Sequence of the first protein:
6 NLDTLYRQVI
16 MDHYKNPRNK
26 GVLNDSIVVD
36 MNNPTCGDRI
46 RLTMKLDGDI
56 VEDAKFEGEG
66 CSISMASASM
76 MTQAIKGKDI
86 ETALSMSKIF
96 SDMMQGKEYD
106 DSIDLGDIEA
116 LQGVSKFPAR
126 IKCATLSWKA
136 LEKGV

Interface contacts:
Residue H345 in the second protein is in contact with residue T40 in the first protein (closest heavy-atom distance 3.3 Å).
Residue H343 in the second protein is in contact with residue D43 in the first protein (closest heavy-atom distance 3.8 Å).
Residue H343 in the second protein contacts residue C66 in the first protein (closest heavy-atom distance 3.3 Å).
Residue T349 in the second protein contacts residue L10 in the first protein (closest heavy-atom distance 3.7 Å).
Residue D346 in the second protein is in contact with residue S67 in the first protein (closest heavy-atom distance 2.9 Å).
Residue D346 in the second protein contacts residue I68 in the first protein (closest heavy-atom distance 4.7 Å).
Residue H343 in the second protein is in contact with residue G42 in the first protein (closest heavy-atom distance 3.0 Å).
Residue A353 in the second protein contacts residue L7 in the first protein (closest heavy-atom distance 4.2 Å).
Residue H343 in the second protein contacts residue S67 in the first protein (closest heavy-atom distance 5.0 Å).
Residue A360 in the second protein contacts residue T40 in the first protein (closest heavy-atom distance 4.0 Å).
Residue H343 in the second protein interacts with residue C41 in the first protein (closest heavy-atom distance 4.7 Å).
Residue D346 in the second protein is in contact with residue Y19 in the first protein (closest heavy-atom distance 4.4 Å).
Residue A360 in the second protein contacts residue C41 in the first protein (closest heavy-atom distance 4.9 Å).
Residue V350 in the second protein contacts residue Y11 in the first protein (closest heavy-atom distance 4.7 Å).
Residue Y404 in the second protein contacts residue D8 in the first protein (closest heavy-atom distance 3.3 Å).
Residue H345 in the second protein interacts with residue C41 in the first protein (closest heavy-atom distance 2.9 Å).
Residue H343 in the second protein interacts with residue G65 in the first protein (closest heavy-atom distance 3.4 Å).
Residue T349 in the second protein is in contact with residue L7 in the first protein (closest heavy-atom distance 4.3 Å).
Residue D346 in the second protein is in contact with residue R125 in the first protein (closest heavy-atom distance 2.6 Å).
Residue Y404 in the second protein is in contact with residue L7 in the first protein (closest heavy-atom distance 3.7 Å).
Residue H345 in the second protein is in contact with residue Y11 in the first protein (closest heavy-atom distance 4.9 Å).
Residue T349 in the second protein contacts residue F122 in the first protein (closest heavy-atom distance 3.8 Å).
Residue H345 in the second protein is in contact with residue G42 in the first protein (closest heavy-atom distance 4.2 Å).
Residue V350 in the second protein is in contact with residue L7 in the first protein (closest heavy-atom distance 4.0 Å).
Residue T349 in the second protein interacts with residue Y11 in the first protein (closest heavy-atom distance 3.8 Å).
Residue T375 in the second protein contacts residue G42 in the first protein (closest heavy-atom distance 4.7 Å).
Residue H343 in the second protein contacts residue Y19 in the first protein (closest heavy-atom distance 4.5 Å).
Residue A353 in the second protein contacts residue F122 in the first protein (closest heavy-atom distance 4.7 Å).
Residue D346 in the second protein contacts residue C66 in the first protein (closest heavy-atom distance 3.8 Å).
Residue H345 in the second protein interacts with residue N38 in the first protein (closest heavy-atom distance 4.2 Å).
Residue F405 in the second protein contacts residue M16 in the first protein (closest heavy-atom distance 3.8 Å).
Residue F405 in the second protein interacts with residue Y11 in the first protein (closest heavy-atom distance 3.6 Å).
Residue K400 in the second protein contacts residue L7 in the first protein (closest heavy-atom distance 4.8 Å).
Residue T349 in the second protein contacts residue R125 in the first protein (closest heavy-atom distance 2.7 Å).
Residue H345 in the second protein contacts residue D43 in the first protein (closest heavy-atom distance 3.3 Å).
Residue H362 in the second protein contacts residue C41 in the first protein (closest heavy-atom distance 3.6 Å).
Residue A376 in the second protein contacts residue C41 in the first protein (closest heavy-atom distance 3.9 Å).
Residue H345 in the second protein is in contact with residue C128 in the first protein (closest heavy-atom distance 3.6 Å).
Residue T375 in the second protein is in contact with residue C41 in the first protein (closest heavy-atom distance 3.5 Å).
Residue H345 in the second protein interacts with residue C66 in the first protein (closest heavy-atom distance 3.7 Å).
Residue A376 in the second protein contacts residue G42 in the first protein (closest heavy-atom distance 4.1 Å).
Residue G361 in the second protein contacts residue C41 in the first protein (closest heavy-atom distance 3.7 Å).
Residue Y404 in the second protein contacts residue Y11 in the first protein (closest heavy-atom distance 3.6 Å).
Residue H345 in the second protein contacts residue R125 in the first protein (closest heavy-atom distance 3.6 Å).
Residue D346 in the second protein contacts residue Y11 in the first protein (closest heavy-atom distance 2.8 Å).

This data describes a binding interaction between two proteins.

Sequence of the second protein:
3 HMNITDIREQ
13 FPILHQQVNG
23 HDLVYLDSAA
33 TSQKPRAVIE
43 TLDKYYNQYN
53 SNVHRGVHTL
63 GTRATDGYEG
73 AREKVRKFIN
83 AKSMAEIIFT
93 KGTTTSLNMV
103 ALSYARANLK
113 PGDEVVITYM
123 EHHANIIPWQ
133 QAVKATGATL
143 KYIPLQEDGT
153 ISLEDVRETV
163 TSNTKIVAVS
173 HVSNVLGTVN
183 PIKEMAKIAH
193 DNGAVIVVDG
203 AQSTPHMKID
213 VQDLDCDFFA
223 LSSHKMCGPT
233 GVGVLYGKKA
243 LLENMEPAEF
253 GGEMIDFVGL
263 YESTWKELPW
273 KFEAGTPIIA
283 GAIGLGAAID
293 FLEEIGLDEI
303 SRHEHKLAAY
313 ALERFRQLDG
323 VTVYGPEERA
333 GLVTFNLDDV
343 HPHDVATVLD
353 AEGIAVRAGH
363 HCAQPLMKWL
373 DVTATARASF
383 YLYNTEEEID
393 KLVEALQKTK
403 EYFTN